Sequence of chain B:
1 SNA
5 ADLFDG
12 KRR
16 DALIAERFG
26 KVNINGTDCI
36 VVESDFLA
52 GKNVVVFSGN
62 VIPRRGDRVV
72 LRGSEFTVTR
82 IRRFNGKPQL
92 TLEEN

Sequence of chain A:
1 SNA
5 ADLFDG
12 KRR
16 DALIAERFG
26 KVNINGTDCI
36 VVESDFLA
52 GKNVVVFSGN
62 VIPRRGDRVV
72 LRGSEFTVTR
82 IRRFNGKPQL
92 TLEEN

Interface contacts:
Residue L7 in chain A contacts residue L18 in chain B (closest heavy-atom distance 3.6 Å).
Residue L18 in chain A interacts with residue A3 in chain B (closest heavy-atom distance 3.9 Å).
Residue L7 in chain A interacts with residue R14 in chain B (closest heavy-atom distance 4.2 Å).
Residue R14 in chain A is in contact with residue L7 in chain B (closest heavy-atom distance 4.2 Å).
Residue L18 in chain A is in contact with residue L7 in chain B (closest heavy-atom distance 3.6 Å).
Residue A3 in chain A contacts residue L18 in chain B (closest heavy-atom distance 3.9 Å).
Residue R14 in chain A is in contact with residue R14 in chain B (closest heavy-atom distance 3.5 Å).

These two protein chains interact to form a complex.